These two protein chains interact to form a complex.

Sequence of chain B:
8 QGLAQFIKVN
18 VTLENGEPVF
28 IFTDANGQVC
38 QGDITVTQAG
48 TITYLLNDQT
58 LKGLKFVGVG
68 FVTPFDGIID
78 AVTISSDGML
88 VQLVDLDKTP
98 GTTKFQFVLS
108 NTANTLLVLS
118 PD

Sequence of chain A:
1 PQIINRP

Contacts between the two chains:
Residue T96 in chain B is in contact with residue P7 in chain A (closest heavy-atom distance 4.7 Å).
Residue D92 in chain B contacts residue N5 in chain A (closest heavy-atom distance 2.4 Å).
Residue D94 in chain B contacts residue P7 in chain A (closest heavy-atom distance 3.1 Å).
Residue V43 in chain B interacts with residue I4 in chain A (closest heavy-atom distance 2.8 Å).
Residue T96 in chain B is in contact with residue N5 in chain A (closest heavy-atom distance 3.1 Å).
Residue Q45 in chain B interacts with residue R6 in chain A (closest heavy-atom distance 4.8 Å).
Residue T42 in chain B is in contact with residue R6 in chain A (closest heavy-atom distance 3.9 Å).
Residue K101 in chain B is in contact with residue Q2 in chain A (closest heavy-atom distance 3.6 Å).
Residue V43 in chain B interacts with residue P7 in chain A (closest heavy-atom distance 4.7 Å).
Residue I49 in chain B interacts with residue I3 in chain A (closest heavy-atom distance 4.2 Å).
Residue V43 in chain B interacts with residue R6 in chain A (closest heavy-atom distance 2.9 Å).
Residue K101 in chain B is in contact with residue P1 in chain A (closest heavy-atom distance 3.4 Å).
Residue Q103 in chain B is in contact with residue P1 in chain A (closest heavy-atom distance 4.6 Å).
Residue G39 in chain B contacts residue Q2 in chain A (closest heavy-atom distance 4.8 Å).
Residue D94 in chain B contacts residue R6 in chain A (closest heavy-atom distance 3.3 Å).
Residue T100 in chain B contacts residue Q2 in chain A (closest heavy-atom distance 3.3 Å).
Residue F102 in chain B is in contact with residue I3 in chain A (closest heavy-atom distance 3.6 Å).
Residue P97 in chain B is in contact with residue P7 in chain A (closest heavy-atom distance 3.8 Å).
Residue L90 in chain B contacts residue I3 in chain A (closest heavy-atom distance 4.8 Å).
Residue K101 in chain B is in contact with residue I3 in chain A (closest heavy-atom distance 4.9 Å).
Residue F29 in chain B contacts residue P1 in chain A (closest heavy-atom distance 4.0 Å).
Residue I75 in chain B contacts residue N5 in chain A (closest heavy-atom distance 2.8 Å).
Residue V43 in chain B contacts residue I3 in chain A (closest heavy-atom distance 4.2 Å).
Residue D92 in chain B interacts with residue I3 in chain A (closest heavy-atom distance 3.7 Å).
Residue G98 in chain B is in contact with residue I3 in chain A (closest heavy-atom distance 4.1 Å).
Residue I41 in chain B is in contact with residue I3 in chain A (closest heavy-atom distance 3.5 Å).
Residue I76 in chain B contacts residue I3 in chain A (closest heavy-atom distance 4.2 Å).
Residue T100 in chain B is in contact with residue P1 in chain A (closest heavy-atom distance 4.1 Å).
Residue Y51 in chain B contacts residue I3 in chain A (closest heavy-atom distance 4.4 Å).
Residue F102 in chain B contacts residue P1 in chain A (closest heavy-atom distance 3.0 Å).
Residue F104 in chain B is in contact with residue P1 in chain A (closest heavy-atom distance 4.0 Å).
Residue G98 in chain B interacts with residue I4 in chain A (closest heavy-atom distance 3.6 Å).
Residue D40 in chain B contacts residue P1 in chain A (closest heavy-atom distance 3.6 Å).
Residue G39 in chain B interacts with residue P1 in chain A (closest heavy-atom distance 3.8 Å).
Residue V43 in chain B is in contact with residue N5 in chain A (closest heavy-atom distance 3.7 Å).
Residue D94 in chain B contacts residue N5 in chain A (closest heavy-atom distance 3.4 Å).
Residue I75 in chain B is in contact with residue I3 in chain A (closest heavy-atom distance 4.0 Å).
Residue T99 in chain B interacts with residue Q2 in chain A (closest heavy-atom distance 3.5 Å).
Residue S117 in chain B is in contact with residue P1 in chain A (closest heavy-atom distance 4.5 Å).
Residue T99 in chain B contacts residue I3 in chain A (closest heavy-atom distance 3.1 Å).
Residue T44 in chain B interacts with residue P7 in chain A (closest heavy-atom distance 3.8 Å).
Residue P118 in chain B contacts residue P1 in chain A (closest heavy-atom distance 4.4 Å).
Residue K95 in chain B is in contact with residue P7 in chain A (closest heavy-atom distance 3.3 Å).
Residue T99 in chain B is in contact with residue N5 in chain A (closest heavy-atom distance 4.7 Å).
Residue F102 in chain B interacts with residue Q2 in chain A (closest heavy-atom distance 4.5 Å).
Residue G98 in chain B contacts residue N5 in chain A (closest heavy-atom distance 2.9 Å).
Residue T44 in chain B interacts with residue R6 in chain A (closest heavy-atom distance 3.2 Å).
Residue T99 in chain B contacts residue I4 in chain A (closest heavy-atom distance 3.0 Å).
Residue T42 in chain B contacts residue I4 in chain A (closest heavy-atom distance 3.5 Å).
Residue T100 in chain B interacts with residue I3 in chain A (closest heavy-atom distance 2.7 Å).
Residue I76 in chain B is in contact with residue N5 in chain A (closest heavy-atom distance 4.8 Å).
Residue I41 in chain B interacts with residue Q2 in chain A (closest heavy-atom distance 3.0 Å).
Residue P97 in chain B interacts with residue N5 in chain A (closest heavy-atom distance 3.5 Å).
Residue D40 in chain B interacts with residue Q2 in chain A (closest heavy-atom distance 3.2 Å).
Residue I41 in chain B contacts residue I4 in chain A (closest heavy-atom distance 3.0 Å).
Residue G74 in chain B interacts with residue N5 in chain A (closest heavy-atom distance 4.7 Å).